The following describes two proteins that form a bound complex.

Contacts between the two chains:
Residue L1504 in protein 2 interacts with residue N61 in protein 1 (closest heavy-atom distance 4.6 Å).

Sequence of protein 2:
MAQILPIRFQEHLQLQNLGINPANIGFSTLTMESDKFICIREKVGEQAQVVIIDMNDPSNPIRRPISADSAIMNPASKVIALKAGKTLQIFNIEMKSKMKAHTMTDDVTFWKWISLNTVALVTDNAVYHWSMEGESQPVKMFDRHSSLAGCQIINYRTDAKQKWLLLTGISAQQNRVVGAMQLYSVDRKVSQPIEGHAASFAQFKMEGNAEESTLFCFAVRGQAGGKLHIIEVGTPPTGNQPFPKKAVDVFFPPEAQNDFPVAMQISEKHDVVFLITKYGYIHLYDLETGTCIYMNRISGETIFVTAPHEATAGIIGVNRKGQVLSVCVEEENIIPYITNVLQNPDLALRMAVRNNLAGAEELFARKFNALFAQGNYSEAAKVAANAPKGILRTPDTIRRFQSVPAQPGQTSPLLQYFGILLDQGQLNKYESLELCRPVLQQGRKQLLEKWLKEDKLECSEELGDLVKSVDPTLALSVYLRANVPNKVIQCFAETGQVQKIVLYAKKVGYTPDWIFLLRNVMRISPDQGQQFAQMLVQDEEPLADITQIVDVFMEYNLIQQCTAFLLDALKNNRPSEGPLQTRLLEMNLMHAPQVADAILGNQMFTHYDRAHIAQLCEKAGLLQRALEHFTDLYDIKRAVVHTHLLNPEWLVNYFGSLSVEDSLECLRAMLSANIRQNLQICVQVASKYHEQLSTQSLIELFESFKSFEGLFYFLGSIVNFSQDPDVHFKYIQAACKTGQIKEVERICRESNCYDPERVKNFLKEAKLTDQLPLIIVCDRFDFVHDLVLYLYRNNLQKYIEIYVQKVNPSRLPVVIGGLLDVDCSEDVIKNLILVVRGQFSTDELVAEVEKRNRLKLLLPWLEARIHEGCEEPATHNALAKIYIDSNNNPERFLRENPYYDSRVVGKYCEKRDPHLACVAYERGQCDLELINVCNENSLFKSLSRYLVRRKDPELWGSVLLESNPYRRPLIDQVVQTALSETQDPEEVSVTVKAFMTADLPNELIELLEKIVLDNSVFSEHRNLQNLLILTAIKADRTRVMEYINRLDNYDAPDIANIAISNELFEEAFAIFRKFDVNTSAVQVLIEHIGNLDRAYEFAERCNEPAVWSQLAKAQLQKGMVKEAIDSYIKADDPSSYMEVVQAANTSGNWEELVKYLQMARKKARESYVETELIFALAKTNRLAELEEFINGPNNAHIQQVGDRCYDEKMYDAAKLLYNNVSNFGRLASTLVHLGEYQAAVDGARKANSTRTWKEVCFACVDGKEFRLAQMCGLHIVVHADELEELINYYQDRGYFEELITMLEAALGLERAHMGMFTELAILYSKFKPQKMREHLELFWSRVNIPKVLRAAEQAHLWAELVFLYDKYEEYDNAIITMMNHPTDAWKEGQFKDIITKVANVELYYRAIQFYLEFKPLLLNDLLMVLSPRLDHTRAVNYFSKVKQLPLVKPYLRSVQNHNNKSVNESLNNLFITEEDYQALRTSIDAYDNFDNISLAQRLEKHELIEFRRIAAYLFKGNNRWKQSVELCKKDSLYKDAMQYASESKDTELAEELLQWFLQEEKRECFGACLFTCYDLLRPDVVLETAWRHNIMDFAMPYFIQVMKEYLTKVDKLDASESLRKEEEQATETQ

Sequence of protein 1:
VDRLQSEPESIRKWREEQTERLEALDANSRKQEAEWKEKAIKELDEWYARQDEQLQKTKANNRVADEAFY